Sequence of the second protein:
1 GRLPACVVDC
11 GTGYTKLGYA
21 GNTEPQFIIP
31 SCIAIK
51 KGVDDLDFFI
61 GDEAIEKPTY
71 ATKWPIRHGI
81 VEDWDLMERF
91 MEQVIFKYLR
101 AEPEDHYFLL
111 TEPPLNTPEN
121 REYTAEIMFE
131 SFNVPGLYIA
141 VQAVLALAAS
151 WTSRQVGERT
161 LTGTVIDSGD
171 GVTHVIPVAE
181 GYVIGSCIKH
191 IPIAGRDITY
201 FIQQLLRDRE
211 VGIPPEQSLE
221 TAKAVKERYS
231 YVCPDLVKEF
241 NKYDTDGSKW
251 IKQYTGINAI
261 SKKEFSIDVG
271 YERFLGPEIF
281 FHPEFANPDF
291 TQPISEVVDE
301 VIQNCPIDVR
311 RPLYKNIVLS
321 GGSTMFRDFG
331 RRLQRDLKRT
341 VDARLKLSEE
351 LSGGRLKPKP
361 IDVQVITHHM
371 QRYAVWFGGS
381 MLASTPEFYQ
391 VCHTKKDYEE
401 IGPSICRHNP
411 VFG

Sequence of the first protein:
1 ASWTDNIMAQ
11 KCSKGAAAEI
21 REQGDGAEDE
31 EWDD

The following describes two proteins that form a bound complex.

Interface contacts:
Residue Y231 in the second protein interacts with residue E28 in the first protein (closest heavy-atom distance 3.6 Å).
Residue A148 in the second protein is in contact with residue W3 in the first protein (closest heavy-atom distance 3.2 Å).
Residue R159 in the second protein is in contact with residue M8 in the first protein (closest heavy-atom distance 3.0 Å).
Residue W151 in the second protein interacts with residue T4 in the first protein (closest heavy-atom distance 4.2 Å).
Residue G413 in the second protein contacts residue T4 in the first protein (closest heavy-atom distance 3.5 Å).
Residue R159 in the second protein contacts residue T4 in the first protein (closest heavy-atom distance 3.8 Å).
Residue G413 in the second protein contacts residue W3 in the first protein (closest heavy-atom distance 3.9 Å).
Residue A148 in the second protein interacts with residue I7 in the first protein (closest heavy-atom distance 3.1 Å).
Residue T385 in the second protein is in contact with residue N6 in the first protein (closest heavy-atom distance 3.4 Å).
Residue D328 in the second protein is in contact with residue E28 in the first protein (closest heavy-atom distance 3.6 Å).
Residue R335 in the second protein contacts residue D34 in the first protein (closest heavy-atom distance 3.6 Å).
Residue R335 in the second protein interacts with residue W32 in the first protein (closest heavy-atom distance 3.2 Å).
Residue S384 in the second protein contacts residue N6 in the first protein (closest heavy-atom distance 3.4 Å).
Residue F377 in the second protein contacts residue I7 in the first protein (closest heavy-atom distance 4.0 Å).
Residue R273 in the second protein contacts residue G26 in the first protein (closest heavy-atom distance 3.1 Å).
Residue R331 in the second protein contacts residue E30 in the first protein (closest heavy-atom distance 3.2 Å).
Residue R327 in the second protein contacts residue Q23 in the first protein (closest heavy-atom distance 4.1 Å).
Residue R327 in the second protein is in contact with residue I20 in the first protein (closest heavy-atom distance 3.1 Å).
Residue E387 in the second protein is in contact with residue A1 in the first protein (closest heavy-atom distance 4.2 Å).
Residue K242 in the second protein is in contact with residue E28 in the first protein (closest heavy-atom distance 2.8 Å).
Residue H369 in the second protein contacts residue K14 in the first protein (closest heavy-atom distance 3.4 Å).
Residue T152 in the second protein interacts with residue K14 in the first protein (closest heavy-atom distance 3.3 Å).
Residue R332 in the second protein contacts residue W32 in the first protein (closest heavy-atom distance 3.5 Å).
Residue T385 in the second protein is in contact with residue W3 in the first protein (closest heavy-atom distance 3.6 Å).
Residue T385 in the second protein interacts with residue S2 in the first protein (closest heavy-atom distance 3.8 Å).
Residue G378 in the second protein contacts residue W3 in the first protein (closest heavy-atom distance 3.6 Å).
Residue T152 in the second protein is in contact with residue I7 in the first protein (closest heavy-atom distance 4.0 Å).
Residue F412 in the second protein interacts with residue W3 in the first protein (closest heavy-atom distance 3.5 Å).
Residue L161 in the second protein interacts with residue W3 in the first protein (closest heavy-atom distance 4.0 Å).
Residue T23 in the second protein contacts residue Q10 in the first protein (closest heavy-atom distance 3.5 Å).
Residue R335 in the second protein interacts with residue D33 in the first protein (closest heavy-atom distance 3.9 Å).
Residue M381 in the second protein is in contact with residue I7 in the first protein (closest heavy-atom distance 3.4 Å).
Residue D328 in the second protein interacts with residue E30 in the first protein (closest heavy-atom distance 3.3 Å).
Residue V232 in the second protein interacts with residue E28 in the first protein (closest heavy-atom distance 4.1 Å).
Residue W250 in the second protein interacts with residue A27 in the first protein (closest heavy-atom distance 3.2 Å).
Residue K249 in the second protein contacts residue D25 in the first protein (closest heavy-atom distance 2.8 Å).
Residue R331 in the second protein contacts residue D34 in the first protein (closest heavy-atom distance 3.4 Å).
Residue T152 in the second protein is in contact with residue Q10 in the first protein (closest heavy-atom distance 3.8 Å).
Residue W151 in the second protein interacts with residue I7 in the first protein (closest heavy-atom distance 3.6 Å).
Residue R331 in the second protein interacts with residue W32 in the first protein (closest heavy-atom distance 3.2 Å).
Residue W151 in the second protein is in contact with residue W3 in the first protein (closest heavy-atom distance 3.8 Å).
Residue D328 in the second protein contacts residue W32 in the first protein (closest heavy-atom distance 3.8 Å).
Residue W151 in the second protein is in contact with residue M8 in the first protein (closest heavy-atom distance 3.0 Å).
Residue P386 in the second protein is in contact with residue S2 in the first protein (closest heavy-atom distance 3.7 Å).
Residue G413 in the second protein contacts residue A1 in the first protein (closest heavy-atom distance 3.1 Å).
Residue W250 in the second protein interacts with residue D25 in the first protein (closest heavy-atom distance 4.1 Å).
Residue L382 in the second protein contacts residue W3 in the first protein (closest heavy-atom distance 3.4 Å).
Residue R327 in the second protein interacts with residue E19 in the first protein (closest heavy-atom distance 3.5 Å).
Residue F377 in the second protein interacts with residue Q10 in the first protein (closest heavy-atom distance 3.2 Å).
Residue V144 in the second protein interacts with residue W3 in the first protein (closest heavy-atom distance 3.4 Å).
Residue P234 in the second protein contacts residue W32 in the first protein (closest heavy-atom distance 3.2 Å).
Residue M370 in the second protein interacts with residue K14 in the first protein (closest heavy-atom distance 3.4 Å).
Residue M381 in the second protein is in contact with residue W3 in the first protein (closest heavy-atom distance 3.5 Å).
Residue P234 in the second protein interacts with residue E28 in the first protein (closest heavy-atom distance 3.2 Å).
Residue E239 in the second protein is in contact with residue E28 in the first protein (closest heavy-atom distance 2.9 Å).
Residue A149 in the second protein contacts residue I7 in the first protein (closest heavy-atom distance 4.0 Å).
Residue M381 in the second protein interacts with residue Q10 in the first protein (closest heavy-atom distance 3.6 Å).
Residue R327 in the second protein is in contact with residue A27 in the first protein (closest heavy-atom distance 3.3 Å).
Residue G378 in the second protein interacts with residue I7 in the first protein (closest heavy-atom distance 4.2 Å).
Residue M381 in the second protein is in contact with residue N6 in the first protein (closest heavy-atom distance 2.6 Å).